Sequence of chain A:
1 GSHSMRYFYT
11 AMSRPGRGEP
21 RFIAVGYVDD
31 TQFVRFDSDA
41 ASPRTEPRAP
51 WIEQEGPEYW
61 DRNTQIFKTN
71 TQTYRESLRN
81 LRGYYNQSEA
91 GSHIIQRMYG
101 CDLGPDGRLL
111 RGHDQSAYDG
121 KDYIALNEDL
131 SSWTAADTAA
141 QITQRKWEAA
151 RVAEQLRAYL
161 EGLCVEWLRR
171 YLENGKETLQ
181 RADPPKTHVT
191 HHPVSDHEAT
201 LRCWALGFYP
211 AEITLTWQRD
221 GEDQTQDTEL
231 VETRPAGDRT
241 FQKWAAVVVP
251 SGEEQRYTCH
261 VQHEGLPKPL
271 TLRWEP

The following describes two proteins that form a bound complex.

Contacts between the two chains:
Residue Y9 in chain A interacts with residue L3 in chain B (closest heavy-atom distance 4.6 Å).
Residue T69 in chain A interacts with residue Q5 in chain B (closest heavy-atom distance 2.5 Å).
Residue Y7 in chain A interacts with residue E1 in chain B (closest heavy-atom distance 3.0 Å).
Residue F33 in chain A is in contact with residue E1 in chain B (closest heavy-atom distance 4.6 Å).
Residue Q96 in chain A is in contact with residue Y11 in chain B (closest heavy-atom distance 4.6 Å).
Residue Q155 in chain A contacts residue Q5 in chain B (closest heavy-atom distance 4.9 Å).
Residue Y84 in chain A interacts with residue Y11 in chain B (closest heavy-atom distance 2.8 Å).
Residue W147 in chain A contacts residue Y11 in chain B (closest heavy-atom distance 3.8 Å).
Residue I66 in chain A contacts residue E1 in chain B (closest heavy-atom distance 4.3 Å).
Residue S116 in chain A is in contact with residue Y11 in chain B (closest heavy-atom distance 2.6 Å).
Residue Y171 in chain A contacts residue E1 in chain B (closest heavy-atom distance 2.7 Å).
Residue A150 in chain A contacts residue Q7 in chain B (closest heavy-atom distance 3.5 Å).
Residue T69 in chain A interacts with residue L8 in chain B (closest heavy-atom distance 4.6 Å).
Residue T73 in chain A contacts residue L8 in chain B (closest heavy-atom distance 3.9 Å).
Residue F67 in chain A contacts residue P2 in chain B (closest heavy-atom distance 3.9 Å).
Residue I95 in chain A is in contact with residue Y11 in chain B (closest heavy-atom distance 4.0 Å).
Residue Y159 in chain A contacts residue L3 in chain B (closest heavy-atom distance 3.6 Å).
Residue Y123 in chain A is in contact with residue Y11 in chain B (closest heavy-atom distance 3.9 Å).
Residue Q155 in chain A interacts with residue G6 in chain B (closest heavy-atom distance 3.9 Å).
Residue S77 in chain A is in contact with residue Y11 in chain B (closest heavy-atom distance 2.9 Å).
Residue L163 in chain A contacts residue P4 in chain B (closest heavy-atom distance 3.7 Å).
Residue Y99 in chain A contacts residue L3 in chain B (closest heavy-atom distance 2.9 Å).
Residue N63 in chain A interacts with residue E1 in chain B (closest heavy-atom distance 3.2 Å).
Residue Y159 in chain A is in contact with residue P2 in chain B (closest heavy-atom distance 3.4 Å).
Residue Y7 in chain A contacts residue P2 in chain B (closest heavy-atom distance 3.4 Å).
Residue Y59 in chain A interacts with residue E1 in chain B (closest heavy-atom distance 3.3 Å).
Residue Q155 in chain A contacts residue Q7 in chain B (closest heavy-atom distance 3.0 Å).
Residue A150 in chain A is in contact with residue T9 in chain B (closest heavy-atom distance 3.5 Å).
Residue T143 in chain A is in contact with residue Y11 in chain B (closest heavy-atom distance 2.7 Å).
Residue I124 in chain A contacts residue Y11 in chain B (closest heavy-atom distance 4.7 Å).
Residue W147 in chain A interacts with residue A10 in chain B (closest heavy-atom distance 3.2 Å).
Residue K146 in chain A interacts with residue Y11 in chain B (closest heavy-atom distance 3.3 Å).
Residue W167 in chain A interacts with residue E1 in chain B (closest heavy-atom distance 3.4 Å).
Residue R97 in chain A interacts with residue Y11 in chain B (closest heavy-atom distance 3.5 Å).
Residue I66 in chain A contacts residue Q5 in chain B (closest heavy-atom distance 3.3 Å).
Residue Y99 in chain A interacts with residue P2 in chain B (closest heavy-atom distance 3.2 Å).
Residue L81 in chain A interacts with residue Y11 in chain B (closest heavy-atom distance 3.5 Å).
Residue N80 in chain A interacts with residue A10 in chain B (closest heavy-atom distance 3.9 Å).
Residue Q155 in chain A is in contact with residue L3 in chain B (closest heavy-atom distance 4.3 Å).
Residue E76 in chain A contacts residue A10 in chain B (closest heavy-atom distance 3.4 Å).
Residue I66 in chain A interacts with residue P2 in chain B (closest heavy-atom distance 3.9 Å).
Residue T73 in chain A interacts with residue A10 in chain B (closest heavy-atom distance 3.8 Å).
Residue Y74 in chain A is in contact with residue Y11 in chain B (closest heavy-atom distance 3.5 Å).
Residue Q65 in chain A interacts with residue Q5 in chain B (closest heavy-atom distance 2.8 Å).
Residue N80 in chain A interacts with residue Y11 in chain B (closest heavy-atom distance 2.9 Å).
Residue T73 in chain A contacts residue T9 in chain B (closest heavy-atom distance 4.2 Å).
Residue I66 in chain A is in contact with residue P4 in chain B (closest heavy-atom distance 4.5 Å).
Residue Y9 in chain A is in contact with residue P2 in chain B (closest heavy-atom distance 3.9 Å).
Residue N63 in chain A is in contact with residue P2 in chain B (closest heavy-atom distance 3.0 Å).
Residue V152 in chain A interacts with residue T9 in chain B (closest heavy-atom distance 4.3 Å).
Residue I66 in chain A is in contact with residue L3 in chain B (closest heavy-atom distance 3.7 Å).
Residue W147 in chain A interacts with residue T9 in chain B (closest heavy-atom distance 3.5 Å).
Residue L156 in chain A contacts residue L3 in chain B (closest heavy-atom distance 3.8 Å).
Residue K146 in chain A contacts residue T9 in chain B (closest heavy-atom distance 4.5 Å).
Residue S77 in chain A interacts with residue A10 in chain B (closest heavy-atom distance 3.5 Å).
Residue M5 in chain A is in contact with residue E1 in chain B (closest heavy-atom distance 3.8 Å).
Residue R62 in chain A contacts residue E1 in chain B (closest heavy-atom distance 2.7 Å).
Residue K146 in chain A interacts with residue A10 in chain B (closest heavy-atom distance 4.0 Å).
Residue Y159 in chain A is in contact with residue P4 in chain B (closest heavy-atom distance 3.7 Å).
Residue Y159 in chain A contacts residue E1 in chain B (closest heavy-atom distance 2.5 Å).

Sequence of chain B:
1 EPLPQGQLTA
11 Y